The following describes two proteins that form a bound complex.

Sequence of protein 1:
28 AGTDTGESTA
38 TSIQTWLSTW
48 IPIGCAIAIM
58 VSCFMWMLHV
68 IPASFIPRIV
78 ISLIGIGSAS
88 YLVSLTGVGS

Interface contacts:
Residue I83 in protein 2 interacts with residue F61 in protein 1 (closest heavy-atom distance 4.4 Å).
Residue A55 in protein 2 is in contact with residue M64 in protein 1 (closest heavy-atom distance 4.2 Å).
Residue A86 in protein 2 interacts with residue I56 in protein 1 (closest heavy-atom distance 4.2 Å).
Residue R75 in protein 2 interacts with residue W63 in protein 1 (closest heavy-atom distance 3.4 Å).
Residue I48 in protein 2 interacts with residue F61 in protein 1 (closest heavy-atom distance 4.0 Å).
Residue G33 in protein 2 contacts residue W47 in protein 1 (closest heavy-atom distance 3.3 Å).
Residue R75 in protein 2 interacts with residue M64 in protein 1 (closest heavy-atom distance 4.3 Å).
Residue I83 in protein 2 is in contact with residue C60 in protein 1 (closest heavy-atom distance 3.8 Å).
Residue I40 in protein 2 contacts residue I54 in protein 1 (closest heavy-atom distance 4.3 Å).
Residue Q41 in protein 2 is in contact with residue I50 in protein 1 (closest heavy-atom distance 3.7 Å).
Residue V90 in protein 2 is in contact with residue P49 in protein 1 (closest heavy-atom distance 4.0 Å).
Residue Q41 in protein 2 contacts residue I54 in protein 1 (closest heavy-atom distance 3.9 Å).
Residue V95 in protein 2 contacts residue P49 in protein 1 (closest heavy-atom distance 4.0 Å).
Residue S45 in protein 2 interacts with residue M57 in protein 1 (closest heavy-atom distance 4.3 Å).
Residue V95 in protein 2 is in contact with residue G84 in protein 1 (closest heavy-atom distance 4.1 Å).
Residue E34 in protein 2 is in contact with residue W47 in protein 1 (closest heavy-atom distance 4.0 Å).
Residue R75 in protein 2 contacts residue H66 in protein 1 (closest heavy-atom distance 2.7 Å).
Residue A37 in protein 2 interacts with residue W47 in protein 1 (closest heavy-atom distance 4.1 Å).
Residue L44 in protein 2 interacts with residue V58 in protein 1 (closest heavy-atom distance 4.0 Å).
Residue I83 in protein 2 interacts with residue M57 in protein 1 (closest heavy-atom distance 3.9 Å).
Residue L89 in protein 2 interacts with residue I56 in protein 1 (closest heavy-atom distance 4.8 Å).
Residue V90 in protein 2 contacts residue C52 in protein 1 (closest heavy-atom distance 4.2 Å).
Residue G33 in protein 2 is in contact with residue W43 in protein 1 (closest heavy-atom distance 4.5 Å).
Residue L89 in protein 2 is in contact with residue L80 in protein 1 (closest heavy-atom distance 4.7 Å).
Residue V95 in protein 2 is in contact with residue L80 in protein 1 (closest heavy-atom distance 3.7 Å).
Residue A37 in protein 2 contacts residue I54 in protein 1 (closest heavy-atom distance 3.8 Å).
Residue A37 in protein 2 interacts with residue I50 in protein 1 (closest heavy-atom distance 4.0 Å).
Residue Q41 in protein 2 is in contact with residue M57 in protein 1 (closest heavy-atom distance 4.6 Å).
Residue D31 in protein 2 interacts with residue W43 in protein 1 (closest heavy-atom distance 3.0 Å).
Residue W47 in protein 2 interacts with residue F61 in protein 1 (closest heavy-atom distance 4.6 Å).
Residue F72 in protein 2 is in contact with residue H66 in protein 1 (closest heavy-atom distance 4.3 Å).
Residue L44 in protein 2 interacts with residue M57 in protein 1 (closest heavy-atom distance 3.8 Å).
Residue G82 in protein 2 is in contact with residue I56 in protein 1 (closest heavy-atom distance 4.2 Å).
Residue S79 in protein 2 is in contact with residue C60 in protein 1 (closest heavy-atom distance 3.8 Å).
Residue C52 in protein 2 contacts residue M64 in protein 1 (closest heavy-atom distance 4.1 Å).
Residue S79 in protein 2 contacts residue M64 in protein 1 (closest heavy-atom distance 3.5 Å).
Residue E34 in protein 2 interacts with residue I50 in protein 1 (closest heavy-atom distance 4.0 Å).
Residue Q41 in protein 2 interacts with residue A53 in protein 1 (closest heavy-atom distance 3.7 Å).
Residue C52 in protein 2 is in contact with residue F61 in protein 1 (closest heavy-atom distance 3.9 Å).
Residue E34 in protein 2 is in contact with residue T46 in protein 1 (closest heavy-atom distance 4.4 Å).
Residue T38 in protein 2 is in contact with residue I50 in protein 1 (closest heavy-atom distance 3.8 Å).
Residue G51 in protein 2 interacts with residue F61 in protein 1 (closest heavy-atom distance 3.9 Å).
Residue L44 in protein 2 contacts residue I54 in protein 1 (closest heavy-atom distance 3.9 Å).
Residue V90 in protein 2 is in contact with residue L80 in protein 1 (closest heavy-atom distance 4.6 Å).
Residue I48 in protein 2 interacts with residue M57 in protein 1 (closest heavy-atom distance 4.8 Å).
Residue S79 in protein 2 contacts residue W63 in protein 1 (closest heavy-atom distance 3.3 Å).
Residue V95 in protein 2 interacts with residue I83 in protein 1 (closest heavy-atom distance 4.1 Å).
Residue A86 in protein 2 is in contact with residue M57 in protein 1 (closest heavy-atom distance 4.3 Å).
Residue I83 in protein 2 contacts residue M64 in protein 1 (closest heavy-atom distance 4.6 Å).
Residue G96 in protein 2 interacts with residue P49 in protein 1 (closest heavy-atom distance 3.3 Å).
Residue V90 in protein 2 interacts with residue A53 in protein 1 (closest heavy-atom distance 3.9 Å).
Residue L80 in protein 2 interacts with residue M64 in protein 1 (closest heavy-atom distance 3.9 Å).
Residue G82 in protein 2 contacts residue C60 in protein 1 (closest heavy-atom distance 4.0 Å).
Residue V90 in protein 2 interacts with residue I56 in protein 1 (closest heavy-atom distance 3.9 Å).
Residue T93 in protein 2 contacts residue L80 in protein 1 (closest heavy-atom distance 3.9 Å).
Residue I76 in protein 2 contacts residue M64 in protein 1 (closest heavy-atom distance 3.8 Å).
Residue I78 in protein 2 is in contact with residue W63 in protein 1 (closest heavy-atom distance 4.0 Å).
Residue A86 in protein 2 interacts with residue A53 in protein 1 (closest heavy-atom distance 3.6 Å).
Residue S87 in protein 2 contacts residue A53 in protein 1 (closest heavy-atom distance 4.3 Å).
Residue A55 in protein 2 interacts with residue L65 in protein 1 (closest heavy-atom distance 3.9 Å).

Sequence of protein 2:
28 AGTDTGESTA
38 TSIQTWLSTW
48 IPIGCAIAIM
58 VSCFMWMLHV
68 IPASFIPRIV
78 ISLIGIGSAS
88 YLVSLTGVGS